Interface contacts:
Residue A627 in chain B interacts with residue Q160 in chain A (closest heavy-atom distance 2.7 Å).
Residue A625 in chain B is in contact with residue Q160 in chain A (closest heavy-atom distance 2.7 Å).
Residue A625 in chain B is in contact with residue S156 in chain A (closest heavy-atom distance 4.9 Å).
Residue A587 in chain B interacts with residue D163 in chain A (closest heavy-atom distance 4.6 Å).
Residue A678 in chain B interacts with residue Q1 in chain A (closest heavy-atom distance 4.7 Å).
Residue A586 in chain B interacts with residue D163 in chain A (closest heavy-atom distance 2.6 Å).
Residue A585 in chain B contacts residue D163 in chain A (closest heavy-atom distance 2.9 Å).
Residue A589 in chain B interacts with residue D163 in chain A (closest heavy-atom distance 3.0 Å).
Residue A590 in chain B contacts residue D163 in chain A (closest heavy-atom distance 4.9 Å).
Residue A626 in chain B contacts residue Q160 in chain A (closest heavy-atom distance 5.0 Å).
Residue A630 in chain B contacts residue Q160 in chain A (closest heavy-atom distance 4.3 Å).
Residue A624 in chain B is in contact with residue D163 in chain A (closest heavy-atom distance 4.1 Å).
Residue A586 in chain B contacts residue Y162 in chain A (closest heavy-atom distance 4.8 Å).

This data describes a binding interaction between two proteins.

Sequence of chain B:
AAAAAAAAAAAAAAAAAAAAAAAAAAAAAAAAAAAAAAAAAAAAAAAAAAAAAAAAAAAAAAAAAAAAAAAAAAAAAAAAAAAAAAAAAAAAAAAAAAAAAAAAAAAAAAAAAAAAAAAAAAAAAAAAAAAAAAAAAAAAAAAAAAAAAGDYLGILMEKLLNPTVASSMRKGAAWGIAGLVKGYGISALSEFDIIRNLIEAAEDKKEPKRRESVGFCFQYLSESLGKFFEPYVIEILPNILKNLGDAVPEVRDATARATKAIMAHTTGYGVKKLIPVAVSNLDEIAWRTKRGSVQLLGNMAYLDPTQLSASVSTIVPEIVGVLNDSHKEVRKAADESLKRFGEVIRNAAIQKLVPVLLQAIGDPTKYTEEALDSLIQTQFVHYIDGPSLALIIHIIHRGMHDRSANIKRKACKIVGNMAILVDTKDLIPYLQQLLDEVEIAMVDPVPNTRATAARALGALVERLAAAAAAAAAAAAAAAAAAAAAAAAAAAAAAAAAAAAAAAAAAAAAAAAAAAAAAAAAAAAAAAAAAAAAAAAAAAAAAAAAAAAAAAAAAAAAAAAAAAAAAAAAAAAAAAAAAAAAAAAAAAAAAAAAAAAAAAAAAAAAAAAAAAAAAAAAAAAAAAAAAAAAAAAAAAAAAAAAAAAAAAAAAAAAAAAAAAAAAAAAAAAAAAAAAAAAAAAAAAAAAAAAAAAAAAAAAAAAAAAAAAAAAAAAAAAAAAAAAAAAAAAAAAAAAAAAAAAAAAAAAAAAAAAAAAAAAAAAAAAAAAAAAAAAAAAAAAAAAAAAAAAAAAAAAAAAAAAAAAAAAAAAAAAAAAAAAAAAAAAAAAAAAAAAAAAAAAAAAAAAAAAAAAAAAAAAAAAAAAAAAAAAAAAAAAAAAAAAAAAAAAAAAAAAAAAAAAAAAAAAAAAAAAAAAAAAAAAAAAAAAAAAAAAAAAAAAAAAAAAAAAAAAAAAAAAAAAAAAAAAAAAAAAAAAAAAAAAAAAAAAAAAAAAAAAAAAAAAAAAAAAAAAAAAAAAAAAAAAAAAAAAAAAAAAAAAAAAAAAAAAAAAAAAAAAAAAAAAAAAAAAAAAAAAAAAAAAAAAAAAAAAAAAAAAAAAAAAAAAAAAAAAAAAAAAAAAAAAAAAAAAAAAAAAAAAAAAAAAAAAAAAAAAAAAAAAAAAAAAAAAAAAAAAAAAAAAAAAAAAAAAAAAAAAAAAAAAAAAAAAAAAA

Sequence of chain A:
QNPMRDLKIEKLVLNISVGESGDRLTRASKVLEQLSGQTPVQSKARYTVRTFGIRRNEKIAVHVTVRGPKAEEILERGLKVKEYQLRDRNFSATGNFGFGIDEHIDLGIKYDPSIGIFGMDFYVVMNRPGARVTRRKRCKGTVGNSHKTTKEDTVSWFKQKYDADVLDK